Sequence of chain B:
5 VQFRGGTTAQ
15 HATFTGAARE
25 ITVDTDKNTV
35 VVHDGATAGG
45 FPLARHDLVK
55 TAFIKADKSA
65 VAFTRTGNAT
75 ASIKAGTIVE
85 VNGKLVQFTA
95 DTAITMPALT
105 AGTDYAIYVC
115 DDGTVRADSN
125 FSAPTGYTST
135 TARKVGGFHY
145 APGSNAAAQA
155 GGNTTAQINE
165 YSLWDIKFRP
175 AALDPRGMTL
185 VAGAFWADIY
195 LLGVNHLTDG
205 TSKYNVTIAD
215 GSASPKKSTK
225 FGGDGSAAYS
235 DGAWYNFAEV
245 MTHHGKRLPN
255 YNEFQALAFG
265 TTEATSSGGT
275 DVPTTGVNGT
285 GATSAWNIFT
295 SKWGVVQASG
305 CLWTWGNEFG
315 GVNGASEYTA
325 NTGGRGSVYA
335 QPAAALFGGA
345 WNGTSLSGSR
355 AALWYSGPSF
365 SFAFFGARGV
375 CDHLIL

Contacts between the two chains:
Residue F7 in chain B is in contact with residue R23 in chain A (closest heavy-atom distance 2.7 Å).
Residue A355 in chain B is in contact with residue R329 in chain A (closest heavy-atom distance 3.4 Å).
Residue W307 in chain B interacts with residue Y322 in chain A (closest heavy-atom distance 3.5 Å).
Residue A48 in chain B contacts residue L47 in chain A (closest heavy-atom distance 3.4 Å).
Residue R354 in chain B interacts with residue R329 in chain A (closest heavy-atom distance 2.8 Å).
Residue H50 in chain B contacts residue A48 in chain A (closest heavy-atom distance 3.6 Å).
Residue Y255 in chain B is in contact with residue F313 in chain A (closest heavy-atom distance 3.6 Å).
Residue N32 in chain B contacts residue D38 in chain A (closest heavy-atom distance 3.5 Å).
Residue A356 in chain B contacts residue S331 in chain A (closest heavy-atom distance 3.1 Å).
Residue W358 in chain B contacts residue P336 in chain A (closest heavy-atom distance 3.2 Å).
Residue A56 in chain B interacts with residue L52 in chain A (closest heavy-atom distance 3.6 Å).
Residue G315 in chain B interacts with residue A334 in chain A (closest heavy-atom distance 3.6 Å).
Residue V5 in chain B is in contact with residue R8 in chain A (closest heavy-atom distance 3.2 Å).
Residue H50 in chain B contacts residue P46 in chain A (closest heavy-atom distance 2.8 Å).
Residue R354 in chain B contacts residue Y239 in chain A (closest heavy-atom distance 3.5 Å).
Residue R354 in chain B contacts residue T326 in chain A (closest heavy-atom distance 2.9 Å).
Residue K62 in chain B contacts residue T55 in chain A (closest heavy-atom distance 2.8 Å).
Residue W358 in chain B is in contact with residue Y333 in chain A (closest heavy-atom distance 3.1 Å).
Residue E312 in chain B interacts with residue E312 in chain A (closest heavy-atom distance 3.1 Å).
Residue L357 in chain B interacts with residue Y322 in chain A (closest heavy-atom distance 3.6 Å).
Residue L350 in chain B contacts residue G330 in chain A (closest heavy-atom distance 3.2 Å).
Residue R354 in chain B interacts with residue E243 in chain A (closest heavy-atom distance 3.5 Å).
Residue H50 in chain B contacts residue L52 in chain A (closest heavy-atom distance 3.5 Å).
Residue Q6 in chain B is in contact with residue A22 in chain A (closest heavy-atom distance 2.8 Å).
Residue Y255 in chain B is in contact with residue Q335 in chain A (closest heavy-atom distance 3.6 Å).
Residue A356 in chain B interacts with residue V332 in chain A (closest heavy-atom distance 3.1 Å).
Residue E267 in chain B contacts residue G328 in chain A (closest heavy-atom distance 3.3 Å).
Residue Y255 in chain B is in contact with residue Y239 in chain A (closest heavy-atom distance 2.7 Å).
Residue V5 in chain B interacts with residue E24 in chain A (closest heavy-atom distance 3.6 Å).
Residue S353 in chain B is in contact with residue R329 in chain A (closest heavy-atom distance 3.3 Å).
Residue G315 in chain B is in contact with residue N317 in chain A (closest heavy-atom distance 3.0 Å).
Residue A355 in chain B contacts residue S331 in chain A (closest heavy-atom distance 3.2 Å).
Residue A188 in chain B interacts with residue T246 in chain A (closest heavy-atom distance 3.5 Å).
Residue F263 in chain B contacts residue F225 in chain A (closest heavy-atom distance 3.4 Å).
Residue E312 in chain B interacts with residue F313 in chain A (closest heavy-atom distance 2.9 Å).
Residue F263 in chain B is in contact with residue R329 in chain A (closest heavy-atom distance 3.6 Å).
Residue Q259 in chain B contacts residue E243 in chain A (closest heavy-atom distance 3.5 Å).
Residue F313 in chain B contacts residue F313 in chain A (closest heavy-atom distance 3.2 Å).
Residue Q259 in chain B contacts residue Y239 in chain A (closest heavy-atom distance 3.0 Å).
Residue A48 in chain B contacts residue A48 in chain A (closest heavy-atom distance 2.8 Å).
Residue W358 in chain B interacts with residue A334 in chain A (closest heavy-atom distance 3.5 Å).
Residue G187 in chain B interacts with residue L177 in chain A (closest heavy-atom distance 3.4 Å).
Residue A186 in chain B contacts residue K224 in chain A (closest heavy-atom distance 3.0 Å).
Residue K296 in chain B contacts residue K224 in chain A (closest heavy-atom distance 2.7 Å).
Residue E267 in chain B interacts with residue R329 in chain A (closest heavy-atom distance 3.2 Å).
Residue I58 in chain B interacts with residue D51 in chain A (closest heavy-atom distance 3.4 Å).
Residue F7 in chain B contacts residue F7 in chain A (closest heavy-atom distance 3.5 Å).
Residue N32 in chain B interacts with residue F45 in chain A (closest heavy-atom distance 3.5 Å).
Residue L350 in chain B contacts residue S331 in chain A (closest heavy-atom distance 2.9 Å).
Residue N256 in chain B contacts residue N311 in chain A (closest heavy-atom distance 3.5 Å).
Residue S351 in chain B contacts residue G330 in chain A (closest heavy-atom distance 3.6 Å).
Residue G87 in chain B is in contact with residue K31 in chain A (closest heavy-atom distance 3.5 Å).
Residue A356 in chain B contacts residue Y333 in chain A (closest heavy-atom distance 2.9 Å).
Residue F7 in chain B interacts with residue I25 in chain A (closest heavy-atom distance 3.6 Å).
Residue G352 in chain B is in contact with residue R329 in chain A (closest heavy-atom distance 3.3 Å).
Residue W358 in chain B interacts with residue Q335 in chain A (closest heavy-atom distance 2.8 Å).
Residue Y255 in chain B interacts with residue V332 in chain A (closest heavy-atom distance 3.4 Å).
Residue T33 in chain B interacts with residue L47 in chain A (closest heavy-atom distance 3.5 Å).
Residue K88 in chain B contacts residue T12 in chain A (closest heavy-atom distance 2.9 Å).
Residue R49 in chain B interacts with residue F45 in chain A (closest heavy-atom distance 3.5 Å).

These two protein chains interact to form a complex.

Sequence of chain A:
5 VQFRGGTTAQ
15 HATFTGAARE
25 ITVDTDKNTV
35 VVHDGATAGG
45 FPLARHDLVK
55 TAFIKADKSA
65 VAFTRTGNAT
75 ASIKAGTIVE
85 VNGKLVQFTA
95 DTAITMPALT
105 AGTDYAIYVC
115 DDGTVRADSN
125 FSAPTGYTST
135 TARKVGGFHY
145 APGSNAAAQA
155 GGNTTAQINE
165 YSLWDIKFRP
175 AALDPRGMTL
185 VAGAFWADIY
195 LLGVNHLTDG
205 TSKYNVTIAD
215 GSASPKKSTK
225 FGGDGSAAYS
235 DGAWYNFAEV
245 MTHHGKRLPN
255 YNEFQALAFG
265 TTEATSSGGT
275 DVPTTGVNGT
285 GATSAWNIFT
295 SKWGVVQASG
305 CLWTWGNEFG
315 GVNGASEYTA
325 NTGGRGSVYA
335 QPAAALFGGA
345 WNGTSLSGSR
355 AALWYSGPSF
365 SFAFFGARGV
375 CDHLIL